The following describes two proteins that form a bound complex.

Sequence of chain B:
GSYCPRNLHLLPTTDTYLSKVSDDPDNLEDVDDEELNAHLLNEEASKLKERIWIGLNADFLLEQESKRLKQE

Contacts between the two chains:
Residue R30 in chain A interacts with residue A38 in chain B (closest heavy-atom distance 3.2 Å).
Residue Q159 in chain A interacts with residue D15 in chain B (closest heavy-atom distance 3.3 Å).
Residue K85 in chain A contacts residue N37 in chain B (closest heavy-atom distance 2.8 Å).
Residue K91 in chain A interacts with residue P25 in chain B (closest heavy-atom distance 3.7 Å).
Residue E161 in chain A is in contact with residue T13 in chain B (closest heavy-atom distance 3.2 Å).
Residue F92 in chain A contacts residue P25 in chain B (closest heavy-atom distance 3.0 Å).
Residue A80 in chain A contacts residue L28 in chain B (closest heavy-atom distance 3.4 Å).
Residue K85 in chain A is in contact with residue D32 in chain B (closest heavy-atom distance 2.7 Å).
Residue L27 in chain A is in contact with residue L41 in chain B (closest heavy-atom distance 3.2 Å).
Residue R77 in chain A is in contact with residue D30 in chain B (closest heavy-atom distance 2.9 Å).
Residue I82 in chain A is in contact with residue H39 in chain B (closest heavy-atom distance 3.6 Å).
Residue K37 in chain A contacts residue D59 in chain B (closest heavy-atom distance 3.7 Å).
Residue D70 in chain A contacts residue Y17 in chain B (closest heavy-atom distance 2.9 Å).
Residue E48 in chain A contacts residue D33 in chain B (closest heavy-atom distance 3.2 Å).
Residue L74 in chain A is in contact with residue V21 in chain B (closest heavy-atom distance 3.7 Å).
Residue S1 in chain A is in contact with residue R6 in chain B (closest heavy-atom distance 3.7 Å).
Residue R81 in chain A is in contact with residue L36 in chain B (closest heavy-atom distance 3.6 Å).
Residue K78 in chain A is in contact with residue V31 in chain B (closest heavy-atom distance 2.9 Å).
Residue R77 in chain A is in contact with residue L28 in chain B (closest heavy-atom distance 3.4 Å).
Residue F92 in chain A contacts residue L28 in chain B (closest heavy-atom distance 3.5 Å).
Residue Q84 in chain A is in contact with residue L28 in chain B (closest heavy-atom distance 3.5 Å).
Residue P36 in chain A is in contact with residue N57 in chain B (closest heavy-atom distance 3.6 Å).
Residue A29 in chain A contacts residue H39 in chain B (closest heavy-atom distance 2.8 Å).
Residue D70 in chain A interacts with residue V21 in chain B (closest heavy-atom distance 3.3 Å).
Residue P36 in chain A interacts with residue F60 in chain B (closest heavy-atom distance 3.6 Å).
Residue A32 in chain A is in contact with residue K49 in chain B (closest heavy-atom distance 3.4 Å).
Residue E69 in chain A interacts with residue T14 in chain B (closest heavy-atom distance 2.2 Å).
Residue L27 in chain A interacts with residue S46 in chain B (closest heavy-atom distance 2.5 Å).
Residue A29 in chain A contacts residue K49 in chain B (closest heavy-atom distance 2.6 Å).
Residue L74 in chain A is in contact with residue V31 in chain B (closest heavy-atom distance 3.5 Å).
Residue E161 in chain A contacts residue T14 in chain B (closest heavy-atom distance 2.8 Å).
Residue Q84 in chain A contacts residue D26 in chain B (closest heavy-atom distance 3.4 Å).
Residue H28 in chain A is in contact with residue L41 in chain B (closest heavy-atom distance 3.4 Å).
Residue S1 in chain A contacts residue S2 in chain B (closest heavy-atom distance 3.5 Å).
Residue R77 in chain A is in contact with residue S22 in chain B (closest heavy-atom distance 2.8 Å).
Residue K23 in chain A is in contact with residue W53 in chain B (closest heavy-atom distance 3.6 Å).
Residue A29 in chain A interacts with residue L41 in chain B (closest heavy-atom distance 3.4 Å).
Residue R77 in chain A is in contact with residue D24 in chain B (closest heavy-atom distance 2.7 Å).
Residue K91 in chain A is in contact with residue D26 in chain B (closest heavy-atom distance 2.9 Å).
Residue Y34 in chain A is in contact with residue W53 in chain B (closest heavy-atom distance 3.0 Å).
Residue R160 in chain A is in contact with residue P12 in chain B (closest heavy-atom distance 3.4 Å).
Residue K78 in chain A is in contact with residue D33 in chain B (closest heavy-atom distance 2.7 Å).
Residue R30 in chain A interacts with residue H39 in chain B (closest heavy-atom distance 3.5 Å).
Residue K73 in chain A interacts with residue L18 in chain B (closest heavy-atom distance 3.4 Å).
Residue H28 in chain A contacts residue S46 in chain B (closest heavy-atom distance 3.4 Å).
Residue R81 in chain A is in contact with residue E29 in chain B (closest heavy-atom distance 3.5 Å).
Residue I46 in chain A is in contact with residue H39 in chain B (closest heavy-atom distance 2.9 Å).
Residue F95 in chain A interacts with residue L18 in chain B (closest heavy-atom distance 3.2 Å).
Residue R47 in chain A interacts with residue E35 in chain B (closest heavy-atom distance 3.2 Å).
Residue N35 in chain A contacts residue N57 in chain B (closest heavy-atom distance 3.4 Å).
Residue R81 in chain A is in contact with residue D32 in chain B (closest heavy-atom distance 3.2 Å).
Residue R160 in chain A is in contact with residue Y17 in chain B (closest heavy-atom distance 2.9 Å).
Residue K73 in chain A contacts residue D23 in chain B (closest heavy-atom distance 3.3 Å).
Residue S68 in chain A is in contact with residue Y17 in chain B (closest heavy-atom distance 3.3 Å).
Residue Y164 in chain A is in contact with residue L11 in chain B (closest heavy-atom distance 3.6 Å).
Residue E69 in chain A is in contact with residue Y17 in chain B (closest heavy-atom distance 3.0 Å).
Residue R77 in chain A interacts with residue D23 in chain B (closest heavy-atom distance 3.4 Å).
Residue S1 in chain A interacts with residue G1 in chain B (closest heavy-atom distance 2.5 Å).
Residue R160 in chain A interacts with residue T14 in chain B (closest heavy-atom distance 3.1 Å).
Residue N31 in chain A is in contact with residue H39 in chain B (closest heavy-atom distance 3.5 Å).

Sequence of chain A:
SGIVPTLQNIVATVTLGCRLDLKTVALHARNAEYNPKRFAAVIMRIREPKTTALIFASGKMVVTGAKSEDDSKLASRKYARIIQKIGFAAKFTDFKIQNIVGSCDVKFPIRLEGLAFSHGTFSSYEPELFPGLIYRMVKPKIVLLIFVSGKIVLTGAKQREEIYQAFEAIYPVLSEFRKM